Residue-level contacts at the interface:
Residue I39 in chain A is in contact with residue K48 in chain B (closest heavy-atom distance 4.3 Å).
Residue I32 in chain A contacts residue L41 in chain B (closest heavy-atom distance 4.8 Å).
Residue K43 in chain A is in contact with residue K48 in chain B (closest heavy-atom distance 3.1 Å).
Residue A35 in chain A is in contact with residue F45 in chain B (closest heavy-atom distance 4.4 Å).
Residue T36 in chain A interacts with residue K44 in chain B (closest heavy-atom distance 4.8 Å).
Residue T36 in chain A is in contact with residue F45 in chain B (closest heavy-atom distance 4.1 Å).
Residue I39 in chain A is in contact with residue F45 in chain B (closest heavy-atom distance 5.0 Å).
Residue I32 in chain A is in contact with residue K44 in chain B (closest heavy-atom distance 4.7 Å).
Residue K43 in chain A is in contact with residue S50 in chain B (closest heavy-atom distance 4.1 Å).
Residue I32 in chain A interacts with residue F45 in chain B (closest heavy-atom distance 4.2 Å).

Sequence of chain A:
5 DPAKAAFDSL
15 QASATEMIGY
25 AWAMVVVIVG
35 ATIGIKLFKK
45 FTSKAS

Sequence of chain B:
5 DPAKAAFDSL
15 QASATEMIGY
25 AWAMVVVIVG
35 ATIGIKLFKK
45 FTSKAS

This data describes a binding interaction between two proteins.